Residue-level contacts at the interface:
Residue S107 in protein 1 is in contact with residue F443 in protein 2 (closest heavy-atom distance 4.0 Å).
Residue K348 in protein 1 is in contact with residue I403 in protein 2 (closest heavy-atom distance 3.1 Å).
Residue G67 in protein 1 is in contact with residue P489 in protein 2 (closest heavy-atom distance 3.9 Å).
Residue S107 in protein 1 is in contact with residue Y482 in protein 2 (closest heavy-atom distance 4.2 Å).
Residue Y104 in protein 1 is in contact with residue E571 in protein 2 (closest heavy-atom distance 2.6 Å).
Residue Q65 in protein 1 interacts with residue I585 in protein 2 (closest heavy-atom distance 3.9 Å).
Residue K348 in protein 1 contacts residue Y331 in protein 2 (closest heavy-atom distance 3.2 Å).
Residue Y104 in protein 1 interacts with residue L531 in protein 2 (closest heavy-atom distance 3.9 Å).
Residue K348 in protein 1 contacts residue F404 in protein 2 (closest heavy-atom distance 3.8 Å).
Residue R108 in protein 1 interacts with residue D317 in protein 2 (closest heavy-atom distance 4.2 Å).
Residue R108 in protein 1 interacts with residue R483 in protein 2 (closest heavy-atom distance 4.3 Å).
Residue M45 in protein 1 is in contact with residue K584 in protein 2 (closest heavy-atom distance 3.5 Å).
Residue C64 in protein 1 is in contact with residue F582 in protein 2 (closest heavy-atom distance 3.5 Å).
Residue T106 in protein 1 is in contact with residue Y532 in protein 2 (closest heavy-atom distance 3.3 Å).
Residue S350 in protein 1 interacts with residue Y331 in protein 2 (closest heavy-atom distance 3.3 Å).
Residue S107 in protein 1 interacts with residue Q486 in protein 2 (closest heavy-atom distance 2.3 Å).
Residue K117 in protein 1 interacts with residue S448 in protein 2 (closest heavy-atom distance 3.9 Å).
Residue L116 in protein 1 is in contact with residue S448 in protein 2 (closest heavy-atom distance 3.3 Å).
Residue K411 in protein 1 contacts residue T342 in protein 2 (closest heavy-atom distance 3.3 Å).
Residue S350 in protein 1 interacts with residue E338 in protein 2 (closest heavy-atom distance 2.6 Å).
Residue R113 in protein 1 interacts with residue M446 in protein 2 (closest heavy-atom distance 2.6 Å).
Residue R113 in protein 1 contacts residue A445 in protein 2 (closest heavy-atom distance 4.2 Å).
Residue R108 in protein 1 contacts residue Y532 in protein 2 (closest heavy-atom distance 3.0 Å).
Residue E109 in protein 1 interacts with residue F443 in protein 2 (closest heavy-atom distance 4.0 Å).
Residue E521 in protein 1 is in contact with residue F346 in protein 2 (closest heavy-atom distance 3.4 Å).
Residue Q120 in protein 1 is in contact with residue S448 in protein 2 (closest heavy-atom distance 2.6 Å).
Residue T346 in protein 1 contacts residue I403 in protein 2 (closest heavy-atom distance 2.7 Å).
Residue F413 in protein 1 contacts residue F346 in protein 2 (closest heavy-atom distance 4.0 Å).
Residue C349 in protein 1 interacts with residue P405 in protein 2 (closest heavy-atom distance 4.3 Å).
Residue S350 in protein 1 contacts residue M335 in protein 2 (closest heavy-atom distance 3.8 Å).
Residue T346 in protein 1 interacts with residue T402 in protein 2 (closest heavy-atom distance 3.1 Å).
Residue T346 in protein 1 is in contact with residue C401 in protein 2 (closest heavy-atom distance 3.8 Å).
Residue Y353 in protein 1 interacts with residue P405 in protein 2 (closest heavy-atom distance 3.8 Å).
Residue E521 in protein 1 is in contact with residue L347 in protein 2 (closest heavy-atom distance 3.2 Å).
Residue C64 in protein 1 interacts with residue F545 in protein 2 (closest heavy-atom distance 3.1 Å).
Residue L352 in protein 1 contacts residue E338 in protein 2 (closest heavy-atom distance 3.8 Å).
Residue R113 in protein 1 contacts residue F443 in protein 2 (closest heavy-atom distance 4.3 Å).
Residue K68 in protein 1 is in contact with residue Q492 in protein 2 (closest heavy-atom distance 4.0 Å).
Residue M414 in protein 1 interacts with residue F346 in protein 2 (closest heavy-atom distance 3.4 Å).
Residue K517 in protein 1 contacts residue L347 in protein 2 (closest heavy-atom distance 4.2 Å).
Residue L352 in protein 1 is in contact with residue M339 in protein 2 (closest heavy-atom distance 3.6 Å).
Residue R108 in protein 1 contacts residue N444 in protein 2 (closest heavy-atom distance 3.1 Å).
Residue H57 in protein 1 contacts residue G577 in protein 2 (closest heavy-atom distance 4.3 Å).
Residue K348 in protein 1 interacts with residue P405 in protein 2 (closest heavy-atom distance 3.4 Å).
Residue R108 in protein 1 interacts with residue F479 in protein 2 (closest heavy-atom distance 3.6 Å).
Residue R113 in protein 1 contacts residue N444 in protein 2 (closest heavy-atom distance 3.8 Å).
Residue C349 in protein 1 is in contact with residue Y331 in protein 2 (closest heavy-atom distance 3.8 Å).
Residue R108 in protein 1 is in contact with residue R440 in protein 2 (closest heavy-atom distance 3.5 Å).
Residue H57 in protein 1 interacts with residue L581 in protein 2 (closest heavy-atom distance 3.5 Å).
Residue T106 in protein 1 contacts residue L531 in protein 2 (closest heavy-atom distance 3.9 Å).
Residue I347 in protein 1 is in contact with residue I403 in protein 2 (closest heavy-atom distance 3.2 Å).
Residue C64 in protein 1 is in contact with residue I585 in protein 2 (closest heavy-atom distance 4.2 Å).
Residue K68 in protein 1 contacts residue G539 in protein 2 (closest heavy-atom distance 3.6 Å).
Residue I347 in protein 1 contacts residue A445 in protein 2 (closest heavy-atom distance 4.2 Å).
Residue K348 in protein 1 interacts with residue T402 in protein 2 (closest heavy-atom distance 4.1 Å).
Residue F61 in protein 1 contacts residue I585 in protein 2 (closest heavy-atom distance 3.9 Å).
Residue R108 in protein 1 contacts residue F443 in protein 2 (closest heavy-atom distance 4.2 Å).
Residue E518 in protein 1 is in contact with residue F346 in protein 2 (closest heavy-atom distance 3.8 Å).
Residue F61 in protein 1 contacts residue L581 in protein 2 (closest heavy-atom distance 3.7 Å).
Residue T415 in protein 1 is in contact with residue F346 in protein 2 (closest heavy-atom distance 3.5 Å).

Sequence of protein 1:
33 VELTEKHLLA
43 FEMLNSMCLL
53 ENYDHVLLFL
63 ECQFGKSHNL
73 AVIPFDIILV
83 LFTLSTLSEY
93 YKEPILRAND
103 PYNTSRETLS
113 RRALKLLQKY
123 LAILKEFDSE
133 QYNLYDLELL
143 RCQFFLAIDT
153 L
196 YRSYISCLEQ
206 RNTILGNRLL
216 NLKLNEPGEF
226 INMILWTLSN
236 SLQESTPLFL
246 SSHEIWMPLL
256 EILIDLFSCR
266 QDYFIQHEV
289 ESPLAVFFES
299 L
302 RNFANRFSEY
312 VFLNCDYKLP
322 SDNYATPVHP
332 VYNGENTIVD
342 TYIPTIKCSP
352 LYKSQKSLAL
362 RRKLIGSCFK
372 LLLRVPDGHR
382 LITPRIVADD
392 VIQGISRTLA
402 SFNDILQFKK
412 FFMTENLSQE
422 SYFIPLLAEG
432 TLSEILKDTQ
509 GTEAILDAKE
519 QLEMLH

The following describes two proteins that form a bound complex.

Sequence of protein 2:
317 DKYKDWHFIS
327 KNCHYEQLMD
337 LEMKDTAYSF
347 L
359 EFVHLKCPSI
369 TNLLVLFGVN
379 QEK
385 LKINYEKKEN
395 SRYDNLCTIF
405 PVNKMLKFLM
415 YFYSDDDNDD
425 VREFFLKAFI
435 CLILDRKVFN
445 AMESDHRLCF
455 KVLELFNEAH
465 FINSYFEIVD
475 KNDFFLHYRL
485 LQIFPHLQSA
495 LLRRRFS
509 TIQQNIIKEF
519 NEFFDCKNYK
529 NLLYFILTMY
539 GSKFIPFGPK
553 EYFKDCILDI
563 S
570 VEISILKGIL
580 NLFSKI